Sequence of the second protein:
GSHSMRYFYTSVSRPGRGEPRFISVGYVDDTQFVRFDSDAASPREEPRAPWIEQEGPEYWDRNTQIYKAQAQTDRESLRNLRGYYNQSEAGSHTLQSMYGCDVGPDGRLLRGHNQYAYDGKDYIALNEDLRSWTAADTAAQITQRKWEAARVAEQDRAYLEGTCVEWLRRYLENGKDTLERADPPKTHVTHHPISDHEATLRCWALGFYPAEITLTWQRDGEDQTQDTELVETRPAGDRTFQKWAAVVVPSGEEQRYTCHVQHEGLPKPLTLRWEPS

Contacts between the two chains:
Residue L97 in the second protein interacts with residue L9 in the first protein (closest heavy-atom distance 4.0 Å).
Residue T145 in the second protein interacts with residue L9 in the first protein (closest heavy-atom distance 2.8 Å).
Residue R64 in the second protein interacts with residue T1 in the first protein (closest heavy-atom distance 3.3 Å).
Residue Y118 in the second protein contacts residue L9 in the first protein (closest heavy-atom distance 4.3 Å).
Residue Q157 in the second protein contacts residue L5 in the first protein (closest heavy-atom distance 3.5 Å).
Residue M7 in the second protein is in contact with residue T1 in the first protein (closest heavy-atom distance 3.9 Å).
Residue N65 in the second protein is in contact with residue T1 in the first protein (closest heavy-atom distance 3.0 Å).
Residue Y101 in the second protein is in contact with residue P2 in the first protein (closest heavy-atom distance 3.3 Å).
Residue D158 in the second protein is in contact with residue L5 in the first protein (closest heavy-atom distance 3.7 Å).
Residue Y173 in the second protein interacts with residue T1 in the first protein (closest heavy-atom distance 2.5 Å).
Residue T165 in the second protein is in contact with residue T1 in the first protein (closest heavy-atom distance 3.5 Å).
Residue K148 in the second protein is in contact with residue M8 in the first protein (closest heavy-atom distance 4.3 Å).
Residue V154 in the second protein contacts residue T7 in the first protein (closest heavy-atom distance 3.8 Å).
Residue Y69 in the second protein contacts residue P2 in the first protein (closest heavy-atom distance 3.5 Å).
Residue E78 in the second protein contacts residue M8 in the first protein (closest heavy-atom distance 3.6 Å).
Residue Y9 in the second protein contacts residue P2 in the first protein (closest heavy-atom distance 3.2 Å).
Residue T75 in the second protein interacts with residue N6 in the first protein (closest heavy-atom distance 2.9 Å).
Residue Y118 in the second protein contacts residue T7 in the first protein (closest heavy-atom distance 4.3 Å).
Residue Y101 in the second protein is in contact with residue Q3 in the first protein (closest heavy-atom distance 3.0 Å).
Residue W149 in the second protein interacts with residue L9 in the first protein (closest heavy-atom distance 3.4 Å).
Residue D76 in the second protein is in contact with residue T7 in the first protein (closest heavy-atom distance 4.6 Å).
Residue N82 in the second protein interacts with residue L9 in the first protein (closest heavy-atom distance 3.8 Å).
Residue Q72 in the second protein is in contact with residue L5 in the first protein (closest heavy-atom distance 3.3 Å).
Residue I68 in the second protein is in contact with residue Q3 in the first protein (closest heavy-atom distance 3.4 Å).
Residue S79 in the second protein contacts residue L9 in the first protein (closest heavy-atom distance 3.1 Å).
Residue W149 in the second protein contacts residue M8 in the first protein (closest heavy-atom distance 2.7 Å).
Residue N65 in the second protein interacts with residue P2 in the first protein (closest heavy-atom distance 3.3 Å).
Residue Y161 in the second protein interacts with residue T1 in the first protein (closest heavy-atom distance 2.6 Å).
Residue Y11 in the second protein interacts with residue P2 in the first protein (closest heavy-atom distance 3.9 Å).
Residue Q72 in the second protein contacts residue T7 in the first protein (closest heavy-atom distance 4.2 Å).
Residue S79 in the second protein is in contact with residue T7 in the first protein (closest heavy-atom distance 4.2 Å).
Residue Y9 in the second protein contacts residue T1 in the first protein (closest heavy-atom distance 3.0 Å).
Residue R64 in the second protein contacts residue D4 in the first protein (closest heavy-atom distance 5.0 Å).
Residue S79 in the second protein interacts with residue M8 in the first protein (closest heavy-atom distance 3.4 Å).
Residue Y161 in the second protein is in contact with residue D4 in the first protein (closest heavy-atom distance 5.0 Å).
Residue E47 in the second protein interacts with residue P2 in the first protein (closest heavy-atom distance 4.1 Å).
Residue Y86 in the second protein contacts residue L9 in the first protein (closest heavy-atom distance 2.5 Å).
Residue D158 in the second protein contacts residue T7 in the first protein (closest heavy-atom distance 4.8 Å).
Residue Y118 in the second protein interacts with residue Q3 in the first protein (closest heavy-atom distance 4.4 Å).
Residue D158 in the second protein contacts residue Q3 in the first protein (closest heavy-atom distance 4.2 Å).
Residue Y11 in the second protein contacts residue Q3 in the first protein (closest heavy-atom distance 4.6 Å).
Residue L83 in the second protein interacts with residue L9 in the first protein (closest heavy-atom distance 4.1 Å).
Residue Y161 in the second protein is in contact with residue P2 in the first protein (closest heavy-atom distance 3.9 Å).
Residue W169 in the second protein is in contact with residue T1 in the first protein (closest heavy-atom distance 3.5 Å).
Residue K148 in the second protein contacts residue L9 in the first protein (closest heavy-atom distance 3.8 Å).
Residue Y161 in the second protein interacts with residue Q3 in the first protein (closest heavy-atom distance 3.5 Å).
Residue N116 in the second protein interacts with residue Q3 in the first protein (closest heavy-atom distance 3.5 Å).
Residue I68 in the second protein contacts residue L5 in the first protein (closest heavy-atom distance 4.6 Å).
Residue Y125 in the second protein interacts with residue L9 in the first protein (closest heavy-atom distance 3.9 Å).
Residue A71 in the second protein contacts residue N6 in the first protein (closest heavy-atom distance 4.1 Å).
Residue Q72 in the second protein is in contact with residue N6 in the first protein (closest heavy-atom distance 3.6 Å).
Residue F35 in the second protein contacts residue T1 in the first protein (closest heavy-atom distance 5.0 Å).
Residue I68 in the second protein is in contact with residue D4 in the first protein (closest heavy-atom distance 4.0 Å).
Residue I68 in the second protein interacts with residue P2 in the first protein (closest heavy-atom distance 4.1 Å).
Residue T75 in the second protein contacts residue M8 in the first protein (closest heavy-atom distance 3.5 Å).
Residue Y61 in the second protein interacts with residue T1 in the first protein (closest heavy-atom distance 3.9 Å).
Residue T75 in the second protein is in contact with residue T7 in the first protein (closest heavy-atom distance 3.5 Å).
Residue N82 in the second protein contacts residue M8 in the first protein (closest heavy-atom distance 3.5 Å).
Residue W149 in the second protein contacts residue T7 in the first protein (closest heavy-atom distance 3.5 Å).

Sequence of the first protein:
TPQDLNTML

This data describes a binding interaction between two proteins.